Contacts between the two chains:
Residue M10 in protein 2 interacts with residue M10 in protein 1 (closest heavy-atom distance 4.9 Å).
Residue M10 in protein 2 interacts with residue I49 in protein 1 (closest heavy-atom distance 4.8 Å).
Residue M1 in protein 2 interacts with residue M1 in protein 1 (closest heavy-atom distance 4.2 Å).
Residue Y21 in protein 2 contacts residue Y21 in protein 1 (closest heavy-atom distance 4.8 Å).
Residue G13 in protein 2 interacts with residue M14 in protein 1 (closest heavy-atom distance 3.2 Å).
Residue M14 in protein 2 interacts with residue M10 in protein 1 (closest heavy-atom distance 4.9 Å).
Residue M14 in protein 2 is in contact with residue M14 in protein 1 (closest heavy-atom distance 4.5 Å).
Residue I49 in protein 2 contacts residue M10 in protein 1 (closest heavy-atom distance 4.7 Å).
Residue G13 in protein 2 interacts with residue M10 in protein 1 (closest heavy-atom distance 3.8 Å).
Residue M10 in protein 2 contacts residue W9 in protein 1 (closest heavy-atom distance 3.7 Å).
Residue L17 in protein 2 is in contact with residue L17 in protein 1 (closest heavy-atom distance 4.0 Å).
Residue L17 in protein 2 interacts with residue L18 in protein 1 (closest heavy-atom distance 4.0 Å).
Residue G13 in protein 2 contacts residue G13 in protein 1 (closest heavy-atom distance 4.9 Å).
Residue W9 in protein 2 is in contact with residue W9 in protein 1 (closest heavy-atom distance 3.7 Å).
Residue W9 in protein 2 contacts residue V6 in protein 1 (closest heavy-atom distance 3.5 Å).
Residue V6 in protein 2 contacts residue W9 in protein 1 (closest heavy-atom distance 3.5 Å).
Residue L12 in protein 2 contacts residue M10 in protein 1 (closest heavy-atom distance 4.9 Å).
Residue W9 in protein 2 interacts with residue M10 in protein 1 (closest heavy-atom distance 3.5 Å).
Residue M14 in protein 2 contacts residue L17 in protein 1 (closest heavy-atom distance 3.4 Å).
Residue M14 in protein 2 is in contact with residue G13 in protein 1 (closest heavy-atom distance 3.2 Å).
Residue M10 in protein 2 is in contact with residue M14 in protein 1 (closest heavy-atom distance 5.0 Å).
Residue M10 in protein 2 interacts with residue G13 in protein 1 (closest heavy-atom distance 3.8 Å).
Residue L17 in protein 2 contacts residue M14 in protein 1 (closest heavy-atom distance 3.4 Å).
Residue L18 in protein 2 is in contact with residue L17 in protein 1 (closest heavy-atom distance 4.0 Å).

Sequence of protein 2:
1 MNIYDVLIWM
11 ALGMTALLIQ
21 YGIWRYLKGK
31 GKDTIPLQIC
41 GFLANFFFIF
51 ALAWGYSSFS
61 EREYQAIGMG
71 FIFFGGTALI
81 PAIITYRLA

These two protein chains interact to form a complex.

Sequence of protein 1:
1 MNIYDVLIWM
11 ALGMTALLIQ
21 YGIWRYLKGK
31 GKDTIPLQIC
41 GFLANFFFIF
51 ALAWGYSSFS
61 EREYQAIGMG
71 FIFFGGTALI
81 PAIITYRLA